Sequence of the first protein:
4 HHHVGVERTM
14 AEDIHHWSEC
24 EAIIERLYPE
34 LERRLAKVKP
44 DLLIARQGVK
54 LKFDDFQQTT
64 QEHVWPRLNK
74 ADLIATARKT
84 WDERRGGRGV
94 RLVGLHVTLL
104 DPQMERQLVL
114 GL

Sequence of the second protein:
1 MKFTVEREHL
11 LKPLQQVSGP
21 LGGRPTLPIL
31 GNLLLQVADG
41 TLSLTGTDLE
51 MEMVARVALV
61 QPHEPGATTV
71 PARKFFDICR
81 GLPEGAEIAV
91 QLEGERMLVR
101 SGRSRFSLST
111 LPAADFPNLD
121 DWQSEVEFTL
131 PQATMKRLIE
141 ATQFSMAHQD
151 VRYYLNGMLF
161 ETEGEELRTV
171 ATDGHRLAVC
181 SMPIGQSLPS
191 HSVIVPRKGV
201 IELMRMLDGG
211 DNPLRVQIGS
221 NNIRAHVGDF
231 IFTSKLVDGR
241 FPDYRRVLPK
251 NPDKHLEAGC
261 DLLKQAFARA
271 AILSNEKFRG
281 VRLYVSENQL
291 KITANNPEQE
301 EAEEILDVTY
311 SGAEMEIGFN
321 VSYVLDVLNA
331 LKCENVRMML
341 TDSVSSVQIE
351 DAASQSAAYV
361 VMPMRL

Contacts between the two chains:
Residue N275 in the second protein contacts residue Q106 in the first protein (closest heavy-atom distance 2.9 Å).
Residue G280 in the second protein is in contact with residue M107 in the first protein (closest heavy-atom distance 3.8 Å).
Residue E301 in the second protein contacts residue A48 in the first protein (closest heavy-atom distance 2.5 Å).
Residue G318 in the second protein contacts residue M107 in the first protein (closest heavy-atom distance 3.6 Å).
Residue Q299 in the second protein interacts with residue L103 in the first protein (closest heavy-atom distance 3.7 Å).
Residue G174 in the second protein interacts with residue V112 in the first protein (closest heavy-atom distance 3.4 Å).
Residue H175 in the second protein interacts with residue Q110 in the first protein (closest heavy-atom distance 3.3 Å).
Residue R365 in the second protein contacts residue L111 in the first protein (closest heavy-atom distance 3.5 Å).
Residue M364 in the second protein contacts residue Q110 in the first protein (closest heavy-atom distance 3.3 Å).
Residue P363 in the second protein interacts with residue Q110 in the first protein (closest heavy-atom distance 3.3 Å).
Residue V344 in the second protein contacts residue L111 in the first protein (closest heavy-atom distance 3.8 Å).
Residue L155 in the second protein is in contact with residue L115 in the first protein (closest heavy-atom distance 3.8 Å).
Residue F278 in the second protein interacts with residue M107 in the first protein (closest heavy-atom distance 3.1 Å).
Residue Y284 in the second protein is in contact with residue H4 in the first protein (closest heavy-atom distance 3.1 Å).
Residue Y323 in the second protein is in contact with residue Q110 in the first protein (closest heavy-atom distance 3.4 Å).
Residue P363 in the second protein is in contact with residue L111 in the first protein (closest heavy-atom distance 3.1 Å).
Residue M362 in the second protein is in contact with residue Q110 in the first protein (closest heavy-atom distance 3.0 Å).
Residue P297 in the second protein interacts with residue Q106 in the first protein (closest heavy-atom distance 3.4 Å).
Residue E301 in the second protein is in contact with residue V67 in the first protein (closest heavy-atom distance 3.5 Å).
Residue N296 in the second protein interacts with residue Q106 in the first protein (closest heavy-atom distance 3.4 Å).
Residue T172 in the second protein interacts with residue L113 in the first protein (closest heavy-atom distance 3.5 Å).
Residue R282 in the second protein is in contact with residue P105 in the first protein (closest heavy-atom distance 3.2 Å).
Residue G174 in the second protein contacts residue L113 in the first protein (closest heavy-atom distance 2.7 Å).
Residue Q299 in the second protein contacts residue K42 in the first protein (closest heavy-atom distance 2.8 Å).
Residue E301 in the second protein is in contact with residue W68 in the first protein (closest heavy-atom distance 3.9 Å).
Residue V281 in the second protein is in contact with residue M107 in the first protein (closest heavy-atom distance 3.9 Å).
Residue Q299 in the second protein contacts residue D44 in the first protein (closest heavy-atom distance 3.4 Å).
Residue G174 in the second protein interacts with residue L115 in the first protein (closest heavy-atom distance 3.7 Å).
Residue T172 in the second protein interacts with residue L115 in the first protein (closest heavy-atom distance 3.8 Å).
Residue E301 in the second protein interacts with residue I47 in the first protein (closest heavy-atom distance 3.7 Å).
Residue H175 in the second protein interacts with residue L113 in the first protein (closest heavy-atom distance 3.9 Å).
Residue M364 in the second protein is in contact with residue E108 in the first protein (closest heavy-atom distance 4.0 Å).
Residue N295 in the second protein contacts residue D104 in the first protein (closest heavy-atom distance 2.7 Å).
Residue M362 in the second protein is in contact with residue V112 in the first protein (closest heavy-atom distance 3.4 Å).
Residue M362 in the second protein is in contact with residue L113 in the first protein (closest heavy-atom distance 3.9 Å).
Residue R282 in the second protein interacts with residue D104 in the first protein (closest heavy-atom distance 3.3 Å).
Residue N320 in the second protein contacts residue Q110 in the first protein (closest heavy-atom distance 3.6 Å).
Residue M364 in the second protein contacts residue R109 in the first protein (closest heavy-atom distance 3.2 Å).
Residue L366 in the second protein interacts with residue M107 in the first protein (closest heavy-atom distance 4.0 Å).
Residue R365 in the second protein is in contact with residue M107 in the first protein (closest heavy-atom distance 3.5 Å).
Residue V360 in the second protein is in contact with residue L113 in the first protein (closest heavy-atom distance 3.8 Å).
Residue E301 in the second protein is in contact with residue L103 in the first protein (closest heavy-atom distance 3.9 Å).
Residue H175 in the second protein contacts residue L111 in the first protein (closest heavy-atom distance 3.5 Å).
Residue M364 in the second protein is in contact with residue M107 in the first protein (closest heavy-atom distance 3.4 Å).
Residue V247 in the second protein is in contact with residue L115 in the first protein (closest heavy-atom distance 4.0 Å).
Residue R282 in the second protein is in contact with residue M107 in the first protein (closest heavy-atom distance 3.5 Å).
Residue K291 in the second protein is in contact with residue R49 in the first protein (closest heavy-atom distance 3.2 Å).
Residue R176 in the second protein is in contact with residue L113 in the first protein (closest heavy-atom distance 3.6 Å).
Residue V247 in the second protein interacts with residue L113 in the first protein (closest heavy-atom distance 3.4 Å).
Residue M362 in the second protein interacts with residue L111 in the first protein (closest heavy-atom distance 3.5 Å).
Residue E303 in the second protein contacts residue V67 in the first protein (closest heavy-atom distance 3.4 Å).
Residue H175 in the second protein contacts residue V112 in the first protein (closest heavy-atom distance 3.9 Å).
Residue R365 in the second protein contacts residue R109 in the first protein (closest heavy-atom distance 2.8 Å).
Residue E303 in the second protein is in contact with residue R49 in the first protein (closest heavy-atom distance 2.8 Å).
Residue Q299 in the second protein interacts with residue L46 in the first protein (closest heavy-atom distance 3.7 Å).
Residue R282 in the second protein is in contact with residue H4 in the first protein (closest heavy-atom distance 3.7 Å).
Residue Y284 in the second protein is in contact with residue D104 in the first protein (closest heavy-atom distance 3.8 Å).
Residue N295 in the second protein is in contact with residue Q106 in the first protein (closest heavy-atom distance 3.0 Å).
Residue E316 in the second protein interacts with residue H4 in the first protein (closest heavy-atom distance 2.8 Å).
Residue F278 in the second protein is in contact with residue E108 in the first protein (closest heavy-atom distance 3.5 Å).

The following describes two proteins that form a bound complex.